Sequence of protein 2:
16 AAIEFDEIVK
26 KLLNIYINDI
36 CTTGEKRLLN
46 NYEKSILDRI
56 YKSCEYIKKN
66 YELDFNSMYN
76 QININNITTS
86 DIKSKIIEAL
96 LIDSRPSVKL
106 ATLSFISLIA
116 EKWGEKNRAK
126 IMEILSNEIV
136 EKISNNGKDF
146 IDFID

Interface contacts:
Residue V103 in protein 2 contacts residue A13 in protein 1 (closest heavy-atom distance 4.6 Å).
Residue E93 in protein 2 contacts residue G9 in protein 1 (closest heavy-atom distance 4.7 Å).
Residue A94 in protein 2 contacts residue A13 in protein 1 (closest heavy-atom distance 4.5 Å).
Residue F110 in protein 2 is in contact with residue L12 in protein 1 (closest heavy-atom distance 4.2 Å).
Residue S58 in protein 2 interacts with residue Y23 in protein 1 (closest heavy-atom distance 4.3 Å).
Residue D98 in protein 2 contacts residue D17 in protein 1 (closest heavy-atom distance 4.9 Å).
Residue R100 in protein 2 is in contact with residue N20 in protein 1 (closest heavy-atom distance 3.1 Å).
Residue A94 in protein 2 interacts with residue M5 in protein 1 (closest heavy-atom distance 3.9 Å).
Residue K90 in protein 2 interacts with residue G9 in protein 1 (closest heavy-atom distance 3.8 Å).
Residue T107 in protein 2 contacts residue L12 in protein 1 (closest heavy-atom distance 3.7 Å).
Residue D69 in protein 2 interacts with residue Q11 in protein 1 (closest heavy-atom distance 3.6 Å).
Residue D98 in protein 2 is in contact with residue A13 in protein 1 (closest heavy-atom distance 4.9 Å).
Residue K90 in protein 2 is in contact with residue V8 in protein 1 (closest heavy-atom distance 3.7 Å).
Residue M73 in protein 2 contacts residue L12 in protein 1 (closest heavy-atom distance 3.4 Å).
Residue M73 in protein 2 contacts residue I15 in protein 1 (closest heavy-atom distance 3.9 Å).
Residue A106 in protein 2 contacts residue L12 in protein 1 (closest heavy-atom distance 3.3 Å).
Residue Y66 in protein 2 contacts residue D18 in protein 1 (closest heavy-atom distance 2.6 Å).
Residue F70 in protein 2 is in contact with residue L12 in protein 1 (closest heavy-atom distance 4.3 Å).
Residue V103 in protein 2 is in contact with residue L12 in protein 1 (closest heavy-atom distance 4.5 Å).
Residue Y66 in protein 2 is in contact with residue I15 in protein 1 (closest heavy-atom distance 3.8 Å).
Residue I97 in protein 2 is in contact with residue M5 in protein 1 (closest heavy-atom distance 3.2 Å).
Residue S72 in protein 2 is in contact with residue Q7 in protein 1 (closest heavy-atom distance 3.6 Å).
Residue F70 in protein 2 interacts with residue I15 in protein 1 (closest heavy-atom distance 3.6 Å).
Residue F110 in protein 2 is in contact with residue V8 in protein 1 (closest heavy-atom distance 4.2 Å).
Residue S102 in protein 2 is in contact with residue I19 in protein 1 (closest heavy-atom distance 3.6 Å).
Residue M73 in protein 2 contacts residue Q11 in protein 1 (closest heavy-atom distance 3.8 Å).
Residue Q76 in protein 2 is in contact with residue V8 in protein 1 (closest heavy-atom distance 3.8 Å).
Residue M73 in protein 2 contacts residue V8 in protein 1 (closest heavy-atom distance 4.1 Å).
Residue A106 in protein 2 is in contact with residue G16 in protein 1 (closest heavy-atom distance 4.4 Å).
Residue Y66 in protein 2 contacts residue I19 in protein 1 (closest heavy-atom distance 3.6 Å).
Residue L105 in protein 2 contacts residue I19 in protein 1 (closest heavy-atom distance 4.4 Å).
Residue I62 in protein 2 contacts residue I19 in protein 1 (closest heavy-atom distance 3.8 Å).
Residue R100 in protein 2 interacts with residue A13 in protein 1 (closest heavy-atom distance 4.1 Å).
Residue I62 in protein 2 contacts residue Y23 in protein 1 (closest heavy-atom distance 4.9 Å).
Residue L105 in protein 2 is in contact with residue Y23 in protein 1 (closest heavy-atom distance 4.0 Å).
Residue A94 in protein 2 is in contact with residue L12 in protein 1 (closest heavy-atom distance 4.0 Å).
Residue D69 in protein 2 contacts residue I15 in protein 1 (closest heavy-atom distance 3.8 Å).
Residue R100 in protein 2 is in contact with residue G16 in protein 1 (closest heavy-atom distance 3.9 Å).
Residue A106 in protein 2 is in contact with residue I19 in protein 1 (closest heavy-atom distance 4.0 Å).
Residue I62 in protein 2 is in contact with residue I15 in protein 1 (closest heavy-atom distance 4.7 Å).
Residue I91 in protein 2 interacts with residue L12 in protein 1 (closest heavy-atom distance 3.6 Å).
Residue R100 in protein 2 is in contact with residue D17 in protein 1 (closest heavy-atom distance 2.5 Å).
Residue F148 in protein 2 contacts residue Y23 in protein 1 (closest heavy-atom distance 3.4 Å).
Residue F148 in protein 2 interacts with residue N20 in protein 1 (closest heavy-atom distance 3.8 Å).
Residue S72 in protein 2 is in contact with residue Q11 in protein 1 (closest heavy-atom distance 3.1 Å).
Residue S102 in protein 2 is in contact with residue G16 in protein 1 (closest heavy-atom distance 3.1 Å).
Residue V103 in protein 2 interacts with residue G16 in protein 1 (closest heavy-atom distance 4.1 Å).
Residue I91 in protein 2 interacts with residue V8 in protein 1 (closest heavy-atom distance 4.1 Å).
Residue S102 in protein 2 is in contact with residue N20 in protein 1 (closest heavy-atom distance 3.4 Å).
Residue Y61 in protein 2 contacts residue Y23 in protein 1 (closest heavy-atom distance 4.7 Å).
Residue S102 in protein 2 is in contact with residue D17 in protein 1 (closest heavy-atom distance 4.7 Å).
Residue Q76 in protein 2 contacts residue Q7 in protein 1 (closest heavy-atom distance 3.3 Å).
Residue I77 in protein 2 is in contact with residue V8 in protein 1 (closest heavy-atom distance 4.3 Å).
Residue E93 in protein 2 is in contact with residue G6 in protein 1 (closest heavy-atom distance 3.5 Å).
Residue R54 in protein 2 contacts residue Y23 in protein 1 (closest heavy-atom distance 4.8 Å).
Residue A94 in protein 2 is in contact with residue G9 in protein 1 (closest heavy-atom distance 3.6 Å).
Residue F148 in protein 2 interacts with residue I19 in protein 1 (closest heavy-atom distance 3.9 Å).
Residue E93 in protein 2 contacts residue M5 in protein 1 (closest heavy-atom distance 3.6 Å).
Residue Y66 in protein 2 contacts residue R22 in protein 1 (closest heavy-atom distance 4.5 Å).
Residue A106 in protein 2 contacts residue I15 in protein 1 (closest heavy-atom distance 4.0 Å).

The following describes two proteins that form a bound complex.

Sequence of protein 1:
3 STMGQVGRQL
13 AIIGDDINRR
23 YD